The following describes two proteins that form a bound complex.

Sequence of protein 1:
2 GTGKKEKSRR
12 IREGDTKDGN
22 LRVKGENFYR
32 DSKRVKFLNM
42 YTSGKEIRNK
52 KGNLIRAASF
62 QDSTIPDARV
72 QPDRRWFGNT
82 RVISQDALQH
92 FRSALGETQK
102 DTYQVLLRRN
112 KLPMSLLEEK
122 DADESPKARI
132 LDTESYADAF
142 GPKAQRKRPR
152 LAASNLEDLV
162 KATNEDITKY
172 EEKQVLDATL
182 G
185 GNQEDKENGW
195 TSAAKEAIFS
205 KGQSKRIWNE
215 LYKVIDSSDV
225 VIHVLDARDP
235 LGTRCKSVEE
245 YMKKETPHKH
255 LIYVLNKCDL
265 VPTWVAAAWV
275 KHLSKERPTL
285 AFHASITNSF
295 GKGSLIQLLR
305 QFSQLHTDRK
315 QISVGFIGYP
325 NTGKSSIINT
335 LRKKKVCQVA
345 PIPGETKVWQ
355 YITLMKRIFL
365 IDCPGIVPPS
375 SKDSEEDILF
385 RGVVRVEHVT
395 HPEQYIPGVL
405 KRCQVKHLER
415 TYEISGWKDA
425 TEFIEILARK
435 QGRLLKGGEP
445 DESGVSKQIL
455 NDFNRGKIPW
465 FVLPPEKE

Sequence of protein 2:
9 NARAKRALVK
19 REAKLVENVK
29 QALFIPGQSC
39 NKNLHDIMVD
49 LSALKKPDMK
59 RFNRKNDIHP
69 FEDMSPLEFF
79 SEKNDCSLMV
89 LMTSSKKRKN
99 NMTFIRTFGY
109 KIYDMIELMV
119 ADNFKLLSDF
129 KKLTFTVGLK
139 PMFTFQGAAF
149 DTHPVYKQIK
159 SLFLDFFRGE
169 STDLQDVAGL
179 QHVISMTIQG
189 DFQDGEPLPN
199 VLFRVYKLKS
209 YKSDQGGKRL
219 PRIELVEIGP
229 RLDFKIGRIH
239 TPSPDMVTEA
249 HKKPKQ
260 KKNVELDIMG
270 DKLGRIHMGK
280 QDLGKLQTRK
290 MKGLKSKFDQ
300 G

Interface contacts:
Residue D263 in protein 1 contacts residue T287 in protein 2 (closest heavy-atom distance 2.5 Å).
Residue G460 in protein 1 interacts with residue M290 in protein 2 (closest heavy-atom distance 3.3 Å).
Residue V106 in protein 1 interacts with residue L272 in protein 2 (closest heavy-atom distance 3.5 Å).
Residue H411 in protein 1 contacts residue L293 in protein 2 (closest heavy-atom distance 3.5 Å).
Residue N111 in protein 1 contacts residue M268 in protein 2 (closest heavy-atom distance 3.3 Å).
Residue I418 in protein 1 interacts with residue Q299 in protein 2 (closest heavy-atom distance 3.2 Å).
Residue Y416 in protein 1 interacts with residue K291 in protein 2 (closest heavy-atom distance 3.7 Å).
Residue T415 in protein 1 interacts with residue G292 in protein 2 (closest heavy-atom distance 3.8 Å).
Residue Q305 in protein 1 interacts with residue H276 in protein 2 (closest heavy-atom distance 2.9 Å).
Residue L96 in protein 1 contacts residue M268 in protein 2 (closest heavy-atom distance 3.4 Å).
Residue F92 in protein 1 is in contact with residue M268 in protein 2 (closest heavy-atom distance 3.3 Å).
Residue A271 in protein 1 interacts with residue L282 in protein 2 (closest heavy-atom distance 3.6 Å).
Residue P463 in protein 1 interacts with residue M290 in protein 2 (closest heavy-atom distance 3.5 Å).
Residue T99 in protein 1 interacts with residue D266 in protein 2 (closest heavy-atom distance 3.5 Å).
Residue F294 in protein 1 interacts with residue L282 in protein 2 (closest heavy-atom distance 3.6 Å).
Residue A285 in protein 1 interacts with residue Q280 in protein 2 (closest heavy-atom distance 3.2 Å).
Residue Q105 in protein 1 is in contact with residue E264 in protein 2 (closest heavy-atom distance 3.7 Å).
Residue R414 in protein 1 contacts residue S295 in protein 2 (closest heavy-atom distance 3.8 Å).
Residue N111 in protein 1 contacts residue G269 in protein 2 (closest heavy-atom distance 3.6 Å).
Residue P463 in protein 1 is in contact with residue L293 in protein 2 (closest heavy-atom distance 3.8 Å).
Residue L108 in protein 1 contacts residue K271 in protein 2 (closest heavy-atom distance 3.1 Å).
Residue R109 in protein 1 is in contact with residue K271 in protein 2 (closest heavy-atom distance 3.3 Å).
Residue R110 in protein 1 is in contact with residue D270 in protein 2 (closest heavy-atom distance 2.9 Å).
Residue L284 in protein 1 contacts residue Q280 in protein 2 (closest heavy-atom distance 3.8 Å).
Residue S419 in protein 1 interacts with residue Q299 in protein 2 (closest heavy-atom distance 3.8 Å).
Residue T267 in protein 1 is in contact with residue L282 in protein 2 (closest heavy-atom distance 3.2 Å).
Residue T283 in protein 1 is in contact with residue M277 in protein 2 (closest heavy-atom distance 3.3 Å).
Residue K461 in protein 1 interacts with residue M290 in protein 2 (closest heavy-atom distance 3.7 Å).
Residue R110 in protein 1 interacts with residue M268 in protein 2 (closest heavy-atom distance 3.5 Å).
Residue H91 in protein 1 contacts residue I267 in protein 2 (closest heavy-atom distance 3.8 Å).
Residue R414 in protein 1 is in contact with residue F297 in protein 2 (closest heavy-atom distance 3.2 Å).
Residue Y104 in protein 1 contacts residue R274 in protein 2 (closest heavy-atom distance 3.6 Å).
Residue T415 in protein 1 interacts with residue K291 in protein 2 (closest heavy-atom distance 2.8 Å).
Residue D263 in protein 1 is in contact with residue Q286 in protein 2 (closest heavy-atom distance 3.8 Å).
Residue Y104 in protein 1 interacts with residue I275 in protein 2 (closest heavy-atom distance 2.9 Å).
Residue Q105 in protein 1 interacts with residue L272 in protein 2 (closest heavy-atom distance 3.2 Å).
Residue H411 in protein 1 contacts residue G292 in protein 2 (closest heavy-atom distance 3.2 Å).
Residue R414 in protein 1 contacts residue L293 in protein 2 (closest heavy-atom distance 3.3 Å).
Residue L107 in protein 1 contacts residue L272 in protein 2 (closest heavy-atom distance 3.7 Å).
Residue Q305 in protein 1 interacts with residue I275 in protein 2 (closest heavy-atom distance 2.7 Å).
Residue L302 in protein 1 contacts residue M277 in protein 2 (closest heavy-atom distance 3.6 Å).
Residue F294 in protein 1 is in contact with residue D281 in protein 2 (closest heavy-atom distance 3.7 Å).
Residue E417 in protein 1 interacts with residue Q299 in protein 2 (closest heavy-atom distance 3.8 Å).
Residue F294 in protein 1 interacts with residue L285 in protein 2 (closest heavy-atom distance 3.8 Å).
Residue P282 in protein 1 contacts residue M277 in protein 2 (closest heavy-atom distance 3.4 Å).
Residue A95 in protein 1 interacts with residue I267 in protein 2 (closest heavy-atom distance 3.3 Å).
Residue R414 in protein 1 is in contact with residue G292 in protein 2 (closest heavy-atom distance 2.8 Å).
Residue R414 in protein 1 contacts residue K294 in protein 2 (closest heavy-atom distance 3.3 Å).
Residue R109 in protein 1 is in contact with residue D270 in protein 2 (closest heavy-atom distance 3.6 Å).
Residue P282 in protein 1 contacts residue I275 in protein 2 (closest heavy-atom distance 3.8 Å).
Residue L284 in protein 1 contacts residue M277 in protein 2 (closest heavy-atom distance 3.5 Å).
Residue Q105 in protein 1 interacts with residue R274 in protein 2 (closest heavy-atom distance 3.3 Å).
Residue L302 in protein 1 interacts with residue I275 in protein 2 (closest heavy-atom distance 3.2 Å).
Residue D263 in protein 1 contacts residue R288 in protein 2 (closest heavy-atom distance 3.6 Å).
Residue Q301 in protein 1 is in contact with residue G278 in protein 2 (closest heavy-atom distance 3.8 Å).
Residue Q105 in protein 1 is in contact with residue G273 in protein 2 (closest heavy-atom distance 3.5 Å).
Residue L107 in protein 1 contacts residue D270 in protein 2 (closest heavy-atom distance 3.2 Å).
Residue S298 in protein 1 is in contact with residue Q280 in protein 2 (closest heavy-atom distance 3.5 Å).
Residue V106 in protein 1 is in contact with residue G273 in protein 2 (closest heavy-atom distance 2.8 Å).
Residue E417 in protein 1 interacts with residue F297 in protein 2 (closest heavy-atom distance 3.5 Å).